Interface contacts:
Residue V665 in chain B is in contact with residue A36 in chain A (closest heavy-atom distance 3.2 Å).
Residue F670 in chain B is in contact with residue W30 in chain A (closest heavy-atom distance 3.3 Å).
Residue L658 in chain B interacts with residue F48 in chain A (closest heavy-atom distance 4.6 Å).
Residue L658 in chain B is in contact with residue L41 in chain A (closest heavy-atom distance 4.7 Å).
Residue L658 in chain B contacts residue F40 in chain A (closest heavy-atom distance 3.9 Å).
Residue F666 in chain B is in contact with residue W30 in chain A (closest heavy-atom distance 4.4 Å).
Residue R651 in chain B interacts with residue F48 in chain A (closest heavy-atom distance 4.5 Å).
Residue V665 in chain B contacts residue G33 in chain A (closest heavy-atom distance 4.9 Å).
Residue N654 in chain B is in contact with residue F48 in chain A (closest heavy-atom distance 4.3 Å).
Residue G669 in chain B is in contact with residue A36 in chain A (closest heavy-atom distance 4.2 Å).
Residue F666 in chain B interacts with residue G33 in chain A (closest heavy-atom distance 3.5 Å).
Residue M661 in chain B contacts residue F40 in chain A (closest heavy-atom distance 3.3 Å).
Residue Y671 in chain B contacts residue Q32 in chain A (closest heavy-atom distance 4.8 Å).
Residue F666 in chain B is in contact with residue L34 in chain A (closest heavy-atom distance 4.2 Å).
Residue G669 in chain B contacts residue G33 in chain A (closest heavy-atom distance 3.9 Å).
Residue L658 in chain B is in contact with residue V44 in chain A (closest heavy-atom distance 3.5 Å).
Residue F670 in chain B contacts residue P29 in chain A (closest heavy-atom distance 2.9 Å).
Residue A662 in chain B is in contact with residue F40 in chain A (closest heavy-atom distance 3.9 Å).
Residue F670 in chain B interacts with residue G33 in chain A (closest heavy-atom distance 3.9 Å).
Residue V665 in chain B interacts with residue V37 in chain A (closest heavy-atom distance 3.9 Å).
Residue F666 in chain B is in contact with residue V37 in chain A (closest heavy-atom distance 3.6 Å).
Residue F670 in chain B contacts residue Q32 in chain A (closest heavy-atom distance 4.2 Å).
Residue A672 in chain B interacts with residue Q32 in chain A (closest heavy-atom distance 3.4 Å).
Residue V665 in chain B contacts residue F40 in chain A (closest heavy-atom distance 3.8 Å).
Residue F666 in chain B interacts with residue A36 in chain A (closest heavy-atom distance 4.8 Å).
Residue A662 in chain B contacts residue V37 in chain A (closest heavy-atom distance 3.5 Å).
Residue G669 in chain B interacts with residue P29 in chain A (closest heavy-atom distance 4.0 Å).
Residue G669 in chain B contacts residue Q32 in chain A (closest heavy-atom distance 2.6 Å).

Sequence of chain A:
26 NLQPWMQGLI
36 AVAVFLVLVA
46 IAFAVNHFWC

The following describes two proteins that form a bound complex.

Sequence of chain B:
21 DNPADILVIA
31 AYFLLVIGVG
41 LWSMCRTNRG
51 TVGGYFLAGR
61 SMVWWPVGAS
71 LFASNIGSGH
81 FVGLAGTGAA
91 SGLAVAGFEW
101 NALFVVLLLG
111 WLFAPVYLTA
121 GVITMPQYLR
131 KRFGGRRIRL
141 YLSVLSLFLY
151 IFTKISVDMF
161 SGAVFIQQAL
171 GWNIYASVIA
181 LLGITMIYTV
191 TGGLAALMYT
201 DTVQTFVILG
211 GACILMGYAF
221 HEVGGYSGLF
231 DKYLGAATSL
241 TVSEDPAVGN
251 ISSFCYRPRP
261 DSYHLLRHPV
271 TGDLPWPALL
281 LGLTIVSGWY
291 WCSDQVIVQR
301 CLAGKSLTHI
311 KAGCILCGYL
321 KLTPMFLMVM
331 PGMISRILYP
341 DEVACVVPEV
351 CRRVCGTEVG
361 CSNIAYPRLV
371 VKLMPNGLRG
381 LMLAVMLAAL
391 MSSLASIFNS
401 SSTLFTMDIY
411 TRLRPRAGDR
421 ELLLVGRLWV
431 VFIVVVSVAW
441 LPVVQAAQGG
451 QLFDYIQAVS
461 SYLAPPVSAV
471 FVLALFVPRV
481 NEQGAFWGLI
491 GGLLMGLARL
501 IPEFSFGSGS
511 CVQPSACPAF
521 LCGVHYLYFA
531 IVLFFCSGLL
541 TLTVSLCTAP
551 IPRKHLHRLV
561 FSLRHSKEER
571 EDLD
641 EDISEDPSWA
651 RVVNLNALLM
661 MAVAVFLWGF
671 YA